Interface contacts:
Residue I149 in protein 1 interacts with residue S40 in protein 2 (closest heavy-atom distance 3.4 Å).
Residue K225 in protein 1 is in contact with residue T87 in protein 2 (closest heavy-atom distance 3.5 Å).
Residue Q190 in protein 1 is in contact with residue A41 in protein 2 (closest heavy-atom distance 3.0 Å).
Residue D128 in protein 1 contacts residue Y93 in protein 2 (closest heavy-atom distance 3.4 Å).
Residue N4 in protein 1 contacts residue G115 in protein 2 (closest heavy-atom distance 2.5 Å).
Residue R75 in protein 1 interacts with residue F90 in protein 2 (closest heavy-atom distance 3.3 Å).
Residue H20 in protein 1 is in contact with residue D168 in protein 2 (closest heavy-atom distance 2.6 Å).
Residue E183 in protein 1 is in contact with residue K160 in protein 2 (closest heavy-atom distance 3.4 Å).
Residue G223 in protein 1 interacts with residue N89 in protein 2 (closest heavy-atom distance 2.7 Å).
Residue P148 in protein 1 contacts residue D37 in protein 2 (closest heavy-atom distance 3.6 Å).
Residue K159 in protein 1 contacts residue D168 in protein 2 (closest heavy-atom distance 3.0 Å).
Residue S130 in protein 1 contacts residue F90 in protein 2 (closest heavy-atom distance 3.6 Å).
Residue E204 in protein 1 interacts with residue F220 in protein 2 (closest heavy-atom distance 3.2 Å).
Residue N179 in protein 1 interacts with residue T164 in protein 2 (closest heavy-atom distance 3.3 Å).
Residue R16 in protein 1 contacts residue D37 in protein 2 (closest heavy-atom distance 2.8 Å).
Residue D229 in protein 1 interacts with residue E108 in protein 2 (closest heavy-atom distance 3.2 Å).
Residue K152 in protein 1 interacts with residue E161 in protein 2 (closest heavy-atom distance 2.9 Å).
Residue S201 in protein 1 contacts residue F220 in protein 2 (closest heavy-atom distance 3.6 Å).
Residue D229 in protein 1 interacts with residue R84 in protein 2 (closest heavy-atom distance 2.8 Å).
Residue S201 in protein 1 is in contact with residue A85 in protein 2 (closest heavy-atom distance 3.3 Å).
Residue K225 in protein 1 interacts with residue D88 in protein 2 (closest heavy-atom distance 3.4 Å).
Residue V176 in protein 1 interacts with residue D168 in protein 2 (closest heavy-atom distance 3.3 Å).
Residue K230 in protein 1 contacts residue T218 in protein 2 (closest heavy-atom distance 3.5 Å).
Residue I5 in protein 1 contacts residue G115 in protein 2 (closest heavy-atom distance 3.6 Å).
Residue R16 in protein 1 is in contact with residue Q33 in protein 2 (closest heavy-atom distance 3.3 Å).
Residue K78 in protein 1 interacts with residue H96 in protein 2 (closest heavy-atom distance 3.3 Å).
Residue N4 in protein 1 is in contact with residue Q114 in protein 2 (closest heavy-atom distance 3.2 Å).
Residue N6 in protein 1 contacts residue L68 in protein 2 (closest heavy-atom distance 3.4 Å).
Residue K230 in protein 1 contacts residue E108 in protein 2 (closest heavy-atom distance 3.4 Å).
Residue H77 in protein 1 is in contact with residue P94 in protein 2 (closest heavy-atom distance 3.5 Å).
Residue R75 in protein 1 is in contact with residue T95 in protein 2 (closest heavy-atom distance 3.5 Å).
Residue Q73 in protein 1 contacts residue F90 in protein 2 (closest heavy-atom distance 3.6 Å).
Residue K225 in protein 1 interacts with residue R84 in protein 2 (closest heavy-atom distance 3.3 Å).
Residue V2 in protein 1 is in contact with residue S70 in protein 2 (closest heavy-atom distance 3.4 Å).
Residue P148 in protein 1 is in contact with residue L36 in protein 2 (closest heavy-atom distance 3.5 Å).
Residue G223 in protein 1 is in contact with residue D88 in protein 2 (closest heavy-atom distance 3.2 Å).
Residue H77 in protein 1 interacts with residue H96 in protein 2 (closest heavy-atom distance 2.9 Å).
Residue N3 in protein 1 interacts with residue I69 in protein 2 (closest heavy-atom distance 3.4 Å).
Residue T54 in protein 1 is in contact with residue Y93 in protein 2 (closest heavy-atom distance 2.8 Å).
Residue I5 in protein 1 interacts with residue Q114 in protein 2 (closest heavy-atom distance 2.6 Å).
Residue L22 in protein 1 contacts residue M169 in protein 2 (closest heavy-atom distance 3.6 Å).
Residue H77 in protein 1 interacts with residue T95 in protein 2 (closest heavy-atom distance 3.4 Å).
Residue P148 in protein 1 interacts with residue S40 in protein 2 (closest heavy-atom distance 3.5 Å).
Residue P21 in protein 1 is in contact with residue M169 in protein 2 (closest heavy-atom distance 3.5 Å).
Residue R19 in protein 1 interacts with residue Q33 in protein 2 (closest heavy-atom distance 2.3 Å).
Residue Q73 in protein 1 contacts residue N89 in protein 2 (closest heavy-atom distance 3.2 Å).
Residue S201 in protein 1 is in contact with residue R84 in protein 2 (closest heavy-atom distance 3.0 Å).
Residue F224 in protein 1 contacts residue T87 in protein 2 (closest heavy-atom distance 2.4 Å).
Residue R75 in protein 1 interacts with residue Y93 in protein 2 (closest heavy-atom distance 3.6 Å).
Residue N4 in protein 1 interacts with residue T113 in protein 2 (closest heavy-atom distance 2.6 Å).
Residue G223 in protein 1 interacts with residue T87 in protein 2 (closest heavy-atom distance 3.2 Å).
Residue G228 in protein 1 contacts residue R84 in protein 2 (closest heavy-atom distance 3.3 Å).
Residue Y48 in protein 1 is in contact with residue Q114 in protein 2 (closest heavy-atom distance 2.4 Å).
Residue S130 in protein 1 interacts with residue N89 in protein 2 (closest heavy-atom distance 2.6 Å).
Residue R19 in protein 1 interacts with residue E29 in protein 2 (closest heavy-atom distance 2.7 Å).
Residue A175 in protein 1 is in contact with residue F167 in protein 2 (closest heavy-atom distance 3.6 Å).
Residue N179 in protein 1 is in contact with residue Q181 in protein 2 (closest heavy-atom distance 3.0 Å).
Residue V49 in protein 1 interacts with residue Q114 in protein 2 (closest heavy-atom distance 3.6 Å).
Residue I52 in protein 1 interacts with residue N89 in protein 2 (closest heavy-atom distance 3.5 Å).
Residue N4 in protein 1 contacts residue I69 in protein 2 (closest heavy-atom distance 2.9 Å).

Sequence of protein 2:
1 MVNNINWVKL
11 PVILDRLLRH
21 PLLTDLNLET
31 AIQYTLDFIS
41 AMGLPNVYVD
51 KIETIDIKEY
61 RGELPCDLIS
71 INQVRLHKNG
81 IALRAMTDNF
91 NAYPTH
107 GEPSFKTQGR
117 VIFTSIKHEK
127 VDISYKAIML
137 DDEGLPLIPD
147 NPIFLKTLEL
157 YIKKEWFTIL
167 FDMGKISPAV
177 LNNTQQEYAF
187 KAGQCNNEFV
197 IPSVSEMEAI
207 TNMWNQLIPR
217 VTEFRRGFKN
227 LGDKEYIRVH

Sequence of protein 1:
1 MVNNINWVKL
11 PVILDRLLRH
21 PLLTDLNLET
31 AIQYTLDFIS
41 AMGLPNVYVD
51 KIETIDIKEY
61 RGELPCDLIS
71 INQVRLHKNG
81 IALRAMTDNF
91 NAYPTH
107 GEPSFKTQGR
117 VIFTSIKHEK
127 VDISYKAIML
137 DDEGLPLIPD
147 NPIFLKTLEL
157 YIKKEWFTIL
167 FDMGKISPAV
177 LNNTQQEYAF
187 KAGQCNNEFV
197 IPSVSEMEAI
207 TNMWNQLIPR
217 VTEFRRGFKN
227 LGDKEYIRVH

The following describes two proteins that form a bound complex.